This data describes a binding interaction between two proteins.

Sequence of protein 2:
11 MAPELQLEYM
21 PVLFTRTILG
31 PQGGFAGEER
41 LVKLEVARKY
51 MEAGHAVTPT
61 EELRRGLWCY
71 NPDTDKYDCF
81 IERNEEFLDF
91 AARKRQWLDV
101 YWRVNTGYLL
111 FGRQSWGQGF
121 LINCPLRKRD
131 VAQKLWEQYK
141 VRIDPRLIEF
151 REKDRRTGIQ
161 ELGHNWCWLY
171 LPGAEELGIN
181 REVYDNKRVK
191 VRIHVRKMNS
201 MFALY

Sequence of protein 1:
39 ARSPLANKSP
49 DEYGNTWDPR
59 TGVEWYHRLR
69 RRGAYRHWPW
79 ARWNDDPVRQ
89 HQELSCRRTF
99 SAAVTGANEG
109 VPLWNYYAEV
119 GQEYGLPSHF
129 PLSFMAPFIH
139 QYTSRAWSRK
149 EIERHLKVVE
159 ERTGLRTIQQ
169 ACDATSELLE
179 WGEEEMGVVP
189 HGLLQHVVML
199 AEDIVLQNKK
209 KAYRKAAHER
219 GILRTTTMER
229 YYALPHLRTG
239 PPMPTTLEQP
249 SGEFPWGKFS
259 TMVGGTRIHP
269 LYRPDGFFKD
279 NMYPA

Interface contacts:
Residue P240 in protein 1 contacts residue G173 in protein 2 (closest heavy-atom distance 3.9 Å).
Residue M241 in protein 1 contacts residue K187 in protein 2 (closest heavy-atom distance 3.5 Å).
Residue Q247 in protein 1 is in contact with residue R181 in protein 2 (closest heavy-atom distance 4.4 Å).
Residue L232 in protein 1 is in contact with residue I143 in protein 2 (closest heavy-atom distance 4.2 Å).
Residue G238 in protein 1 is in contact with residue E175 in protein 2 (closest heavy-atom distance 4.4 Å).
Residue T243 in protein 1 contacts residue E175 in protein 2 (closest heavy-atom distance 3.2 Å).
Residue L232 in protein 1 interacts with residue W97 in protein 2 (closest heavy-atom distance 3.5 Å).
Residue Y230 in protein 1 contacts residue D99 in protein 2 (closest heavy-atom distance 3.2 Å).
Residue P233 in protein 1 contacts residue L177 in protein 2 (closest heavy-atom distance 4.4 Å).
Residue L232 in protein 1 is in contact with residue Q96 in protein 2 (closest heavy-atom distance 4.1 Å).
Residue P242 in protein 1 is in contact with residue N186 in protein 2 (closest heavy-atom distance 4.0 Å).
Residue P233 in protein 1 contacts residue Q96 in protein 2 (closest heavy-atom distance 3.1 Å).
Residue G238 in protein 1 contacts residue E176 in protein 2 (closest heavy-atom distance 4.6 Å).
Residue L221 in protein 1 is in contact with residue Q96 in protein 2 (closest heavy-atom distance 3.5 Å).
Residue A231 in protein 1 contacts residue V100 in protein 2 (closest heavy-atom distance 3.5 Å).
Residue Y230 in protein 1 interacts with residue V141 in protein 2 (closest heavy-atom distance 3.4 Å).
Residue Q247 in protein 1 interacts with residue N180 in protein 2 (closest heavy-atom distance 3.0 Å).
Residue L245 in protein 1 contacts residue E175 in protein 2 (closest heavy-atom distance 4.2 Å).
Residue Y230 in protein 1 contacts residue Y139 in protein 2 (closest heavy-atom distance 3.7 Å).
Residue Y230 in protein 1 contacts residue R103 in protein 2 (closest heavy-atom distance 3.1 Å).
Residue L245 in protein 1 interacts with residue N180 in protein 2 (closest heavy-atom distance 3.5 Å).
Residue Y230 in protein 1 is in contact with residue R142 in protein 2 (closest heavy-atom distance 3.0 Å).
Residue Y229 in protein 1 interacts with residue W136 in protein 2 (closest heavy-atom distance 3.7 Å).
Residue P239 in protein 1 interacts with residue E175 in protein 2 (closest heavy-atom distance 3.1 Å).
Residue Y229 in protein 1 interacts with residue K140 in protein 2 (closest heavy-atom distance 3.4 Å).
Residue L232 in protein 1 interacts with residue R142 in protein 2 (closest heavy-atom distance 4.5 Å).
Residue E217 in protein 1 interacts with residue A92 in protein 2 (closest heavy-atom distance 4.2 Å).
Residue Y230 in protein 1 contacts residue K140 in protein 2 (closest heavy-atom distance 2.8 Å).
Residue L232 in protein 1 interacts with residue P172 in protein 2 (closest heavy-atom distance 3.5 Å).
Residue G219 in protein 1 contacts residue Q96 in protein 2 (closest heavy-atom distance 3.2 Å).
Residue L235 in protein 1 interacts with residue G173 in protein 2 (closest heavy-atom distance 3.4 Å).
Residue A231 in protein 1 is in contact with residue Q96 in protein 2 (closest heavy-atom distance 3.5 Å).
Residue P233 in protein 1 contacts residue R93 in protein 2 (closest heavy-atom distance 3.8 Å).
Residue T244 in protein 1 contacts residue E175 in protein 2 (closest heavy-atom distance 3.3 Å).
Residue M241 in protein 1 is in contact with residue P172 in protein 2 (closest heavy-atom distance 3.9 Å).
Residue L232 in protein 1 contacts residue L171 in protein 2 (closest heavy-atom distance 3.6 Å).
Residue R236 in protein 1 contacts residue R93 in protein 2 (closest heavy-atom distance 3.0 Å).
Residue T237 in protein 1 is in contact with residue E176 in protein 2 (closest heavy-atom distance 2.6 Å).
Residue Q247 in protein 1 interacts with residue D185 in protein 2 (closest heavy-atom distance 4.1 Å).
Residue P242 in protein 1 contacts residue E175 in protein 2 (closest heavy-atom distance 4.0 Å).
Residue P240 in protein 1 is in contact with residue A174 in protein 2 (closest heavy-atom distance 4.2 Å).
Residue L235 in protein 1 is in contact with residue E176 in protein 2 (closest heavy-atom distance 3.5 Å).
Residue R228 in protein 1 is in contact with residue D99 in protein 2 (closest heavy-atom distance 3.9 Å).
Residue P240 in protein 1 is in contact with residue P172 in protein 2 (closest heavy-atom distance 2.7 Å).
Residue L232 in protein 1 is in contact with residue V100 in protein 2 (closest heavy-atom distance 3.7 Å).
Residue P242 in protein 1 interacts with residue K187 in protein 2 (closest heavy-atom distance 4.5 Å).
Residue E227 in protein 1 interacts with residue K140 in protein 2 (closest heavy-atom distance 3.0 Å).
Residue R236 in protein 1 contacts residue E176 in protein 2 (closest heavy-atom distance 3.5 Å).
Residue Y229 in protein 1 is in contact with residue R142 in protein 2 (closest heavy-atom distance 4.4 Å).
Residue P242 in protein 1 is in contact with residue A174 in protein 2 (closest heavy-atom distance 3.8 Å).
Residue R218 in protein 1 is in contact with residue L88 in protein 2 (closest heavy-atom distance 3.3 Å).
Residue P233 in protein 1 contacts residue W97 in protein 2 (closest heavy-atom distance 3.8 Å).
Residue L245 in protein 1 is in contact with residue N186 in protein 2 (closest heavy-atom distance 3.0 Å).
Residue E246 in protein 1 interacts with residue K187 in protein 2 (closest heavy-atom distance 4.4 Å).
Residue R218 in protein 1 interacts with residue A92 in protein 2 (closest heavy-atom distance 3.8 Å).
Residue M241 in protein 1 is in contact with residue Y170 in protein 2 (closest heavy-atom distance 4.5 Å).
Residue A231 in protein 1 contacts residue R142 in protein 2 (closest heavy-atom distance 3.5 Å).
Residue R228 in protein 1 contacts residue K140 in protein 2 (closest heavy-atom distance 3.7 Å).
Residue Y230 in protein 1 is in contact with residue V100 in protein 2 (closest heavy-atom distance 3.8 Å).
Residue Q247 in protein 1 contacts residue N186 in protein 2 (closest heavy-atom distance 2.6 Å).